This data describes a binding interaction between two proteins.

Sequence of chain A:
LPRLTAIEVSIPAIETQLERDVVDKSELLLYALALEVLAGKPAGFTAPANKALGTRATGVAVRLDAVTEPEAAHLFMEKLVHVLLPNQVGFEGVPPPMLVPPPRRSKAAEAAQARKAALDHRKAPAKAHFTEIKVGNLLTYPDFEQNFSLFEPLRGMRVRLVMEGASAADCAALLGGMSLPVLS

Contacts between the two chains:
Residue S160 in chain A contacts residue R32 in chain B (closest heavy-atom distance 3.3 Å).
Residue S190 in chain A contacts residue L109 in chain B (closest heavy-atom distance 3.6 Å).
Residue D181 in chain A is in contact with residue T105 in chain B (closest heavy-atom distance 4.8 Å).
Residue D181 in chain A interacts with residue H104 in chain B (closest heavy-atom distance 3.7 Å).
Residue L40 in chain A interacts with residue L40 in chain B (closest heavy-atom distance 3.8 Å).
Residue M189 in chain A interacts with residue R111 in chain B (closest heavy-atom distance 4.7 Å).
Residue H93 in chain A contacts residue F113 in chain B (closest heavy-atom distance 3.4 Å).
Residue L44 in chain A interacts with residue L40 in chain B (closest heavy-atom distance 3.1 Å).
Residue L12 in chain A interacts with residue W73 in chain B (closest heavy-atom distance 3.8 Å).
Residue S37 in chain A contacts residue M36 in chain B (closest heavy-atom distance 4.1 Å).
Residue A43 in chain A contacts residue L40 in chain B (closest heavy-atom distance 4.4 Å).
Residue V193 in chain A interacts with residue L109 in chain B (closest heavy-atom distance 4.5 Å).
Residue L12 in chain A interacts with residue M77 in chain B (closest heavy-atom distance 3.3 Å).
Residue L161 in chain A interacts with residue M36 in chain B (closest heavy-atom distance 4.5 Å).
Residue S190 in chain A is in contact with residue K112 in chain B (closest heavy-atom distance 3.8 Å).
Residue L194 in chain A contacts residue P106 in chain B (closest heavy-atom distance 5.0 Å).
Residue M189 in chain A is in contact with residue F113 in chain B (closest heavy-atom distance 3.8 Å).
Residue L44 in chain A interacts with residue M36 in chain B (closest heavy-atom distance 4.3 Å).
Residue L194 in chain A interacts with residue Y107 in chain B (closest heavy-atom distance 3.1 Å).
Residue S37 in chain A is in contact with residue V33 in chain B (closest heavy-atom distance 4.6 Å).
Residue E163 in chain A is in contact with residue R32 in chain B (closest heavy-atom distance 3.4 Å).
Residue L161 in chain A interacts with residue R32 in chain B (closest heavy-atom distance 3.4 Å).
Residue E47 in chain A contacts residue L40 in chain B (closest heavy-atom distance 4.8 Å).
Residue G187 in chain A is in contact with residue L109 in chain B (closest heavy-atom distance 3.5 Å).
Residue E89 in chain A is in contact with residue F113 in chain B (closest heavy-atom distance 4.4 Å).
Residue L44 in chain A interacts with residue M39 in chain B (closest heavy-atom distance 3.9 Å).
Residue G188 in chain A is in contact with residue L109 in chain B (closest heavy-atom distance 4.6 Å).
Residue L194 in chain A is in contact with residue L109 in chain B (closest heavy-atom distance 3.5 Å).
Residue G188 in chain A contacts residue R111 in chain B (closest heavy-atom distance 2.8 Å).
Residue L41 in chain A is in contact with residue M36 in chain B (closest heavy-atom distance 3.4 Å).
Residue L40 in chain A interacts with residue M36 in chain B (closest heavy-atom distance 4.0 Å).
Residue D181 in chain A contacts residue D103 in chain B (closest heavy-atom distance 4.8 Å).
Residue L191 in chain A is in contact with residue L109 in chain B (closest heavy-atom distance 4.1 Å).
Residue G188 in chain A interacts with residue Y107 in chain B (closest heavy-atom distance 4.8 Å).
Residue E80 in chain A contacts residue R66 in chain B (closest heavy-atom distance 3.7 Å).
Residue P192 in chain A interacts with residue L109 in chain B (closest heavy-atom distance 3.9 Å).
Residue S190 in chain A interacts with residue R111 in chain B (closest heavy-atom distance 4.0 Å).
Residue L185 in chain A contacts residue Y107 in chain B (closest heavy-atom distance 3.8 Å).
Residue L194 in chain A contacts residue P108 in chain B (closest heavy-atom distance 3.6 Å).
Residue L40 in chain A interacts with residue V37 in chain B (closest heavy-atom distance 3.6 Å).
Residue A184 in chain A contacts residue P106 in chain B (closest heavy-atom distance 4.8 Å).
Residue A184 in chain A contacts residue Y107 in chain B (closest heavy-atom distance 3.1 Å).

Sequence of chain B:
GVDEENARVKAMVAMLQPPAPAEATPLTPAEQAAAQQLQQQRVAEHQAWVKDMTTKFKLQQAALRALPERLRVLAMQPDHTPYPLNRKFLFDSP